Sequence of the second protein:
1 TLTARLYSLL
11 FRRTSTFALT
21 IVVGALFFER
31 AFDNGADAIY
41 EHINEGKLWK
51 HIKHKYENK

Interface contacts:
Residue G34 in the first protein contacts residue Y7 in the second protein (closest heavy-atom distance 4.5 Å).
Residue E30 in the first protein is in contact with residue T3 in the second protein (closest heavy-atom distance 4.0 Å).
Residue A31 in the first protein interacts with residue T3 in the second protein (closest heavy-atom distance 4.2 Å).

Sequence of the first protein:
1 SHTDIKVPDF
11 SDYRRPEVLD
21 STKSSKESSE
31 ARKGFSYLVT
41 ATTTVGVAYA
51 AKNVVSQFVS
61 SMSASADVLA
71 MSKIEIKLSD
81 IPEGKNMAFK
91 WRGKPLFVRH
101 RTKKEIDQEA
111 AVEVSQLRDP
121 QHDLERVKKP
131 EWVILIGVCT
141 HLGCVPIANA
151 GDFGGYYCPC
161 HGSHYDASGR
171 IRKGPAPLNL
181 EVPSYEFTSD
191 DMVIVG

The following describes two proteins that form a bound complex.